This data describes a binding interaction between two proteins.

Sequence of protein 1:
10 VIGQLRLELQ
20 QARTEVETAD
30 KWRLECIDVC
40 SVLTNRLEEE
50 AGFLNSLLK

Sequence of protein 2:
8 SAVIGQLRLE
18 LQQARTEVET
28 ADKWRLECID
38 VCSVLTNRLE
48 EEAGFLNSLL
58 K

Contacts between the two chains:
Residue A21 in protein 2 interacts with residue V25 in protein 1 (closest heavy-atom distance 4.4 Å).
Residue R32 in protein 2 interacts with residue A28 in protein 1 (closest heavy-atom distance 3.8 Å).
Residue C39 in protein 2 interacts with residue C39 in protein 1 (closest heavy-atom distance 3.6 Å).
Residue A28 in protein 2 interacts with residue A28 in protein 1 (closest heavy-atom distance 3.9 Å).
Residue L42 in protein 2 interacts with residue T43 in protein 1 (closest heavy-atom distance 3.3 Å).
Residue R22 in protein 2 is in contact with residue E24 in protein 1 (closest heavy-atom distance 4.0 Å).
Residue E24 in protein 2 contacts residue V25 in protein 1 (closest heavy-atom distance 4.3 Å).
Residue E17 in protein 2 contacts residue R22 in protein 1 (closest heavy-atom distance 3.9 Å).
Residue R32 in protein 2 interacts with residue C35 in protein 1 (closest heavy-atom distance 4.7 Å).
Residue W31 in protein 2 contacts residue R32 in protein 1 (closest heavy-atom distance 3.7 Å).
Residue A28 in protein 2 interacts with residue V25 in protein 1 (closest heavy-atom distance 4.5 Å).
Residue L56 in protein 2 is in contact with residue L56 in protein 1 (closest heavy-atom distance 4.6 Å).
Residue V38 in protein 2 is in contact with residue C39 in protein 1 (closest heavy-atom distance 3.8 Å).
Residue L53 in protein 2 is in contact with residue F52 in protein 1 (closest heavy-atom distance 3.9 Å).
Residue E17 in protein 2 contacts residue L18 in protein 1 (closest heavy-atom distance 4.8 Å).
Residue L46 in protein 2 contacts residue L42 in protein 1 (closest heavy-atom distance 3.6 Å).
Residue E49 in protein 2 interacts with residue A50 in protein 1 (closest heavy-atom distance 4.1 Å).
Residue E49 in protein 2 interacts with residue L46 in protein 1 (closest heavy-atom distance 3.8 Å).
Residue A50 in protein 2 interacts with residue E49 in protein 1 (closest heavy-atom distance 3.8 Å).
Residue C39 in protein 2 interacts with residue V38 in protein 1 (closest heavy-atom distance 3.5 Å).
Residue C39 in protein 2 interacts with residue L42 in protein 1 (closest heavy-atom distance 3.8 Å).
Residue L42 in protein 2 is in contact with residue L46 in protein 1 (closest heavy-atom distance 3.8 Å).
Residue L18 in protein 2 contacts residue L18 in protein 1 (closest heavy-atom distance 3.6 Å).
Residue D29 in protein 2 contacts residue A28 in protein 1 (closest heavy-atom distance 4.5 Å).
Residue A28 in protein 2 contacts residue D29 in protein 1 (closest heavy-atom distance 3.2 Å).
Residue V25 in protein 2 contacts residue A21 in protein 1 (closest heavy-atom distance 4.3 Å).
Residue L42 in protein 2 contacts residue L42 in protein 1 (closest heavy-atom distance 4.0 Å).
Residue L56 in protein 2 contacts residue L53 in protein 1 (closest heavy-atom distance 4.9 Å).
Residue I36 in protein 2 contacts residue C35 in protein 1 (closest heavy-atom distance 3.7 Å).
Residue V25 in protein 2 interacts with residue E24 in protein 1 (closest heavy-atom distance 5.0 Å).
Residue A28 in protein 2 contacts residue R32 in protein 1 (closest heavy-atom distance 4.1 Å).
Residue R32 in protein 2 is in contact with residue W31 in protein 1 (closest heavy-atom distance 3.9 Å).
Residue R32 in protein 2 contacts residue R32 in protein 1 (closest heavy-atom distance 3.9 Å).
Residue R45 in protein 2 is in contact with residue L46 in protein 1 (closest heavy-atom distance 3.8 Å).
Residue A21 in protein 2 is in contact with residue L18 in protein 1 (closest heavy-atom distance 4.8 Å).
Residue L42 in protein 2 is in contact with residue C39 in protein 1 (closest heavy-atom distance 3.6 Å).
Residue L46 in protein 2 is in contact with residue R45 in protein 1 (closest heavy-atom distance 4.0 Å).
Residue E49 in protein 2 is in contact with residue L53 in protein 1 (closest heavy-atom distance 3.6 Å).
Residue L14 in protein 2 interacts with residue L18 in protein 1 (closest heavy-atom distance 4.6 Å).
Residue L14 in protein 2 interacts with residue L14 in protein 1 (closest heavy-atom distance 3.7 Å).
Residue L53 in protein 2 is in contact with residue E49 in protein 1 (closest heavy-atom distance 3.6 Å).
Residue L53 in protein 2 is in contact with residue L53 in protein 1 (closest heavy-atom distance 3.5 Å).
Residue C35 in protein 2 is in contact with residue I36 in protein 1 (closest heavy-atom distance 3.6 Å).
Residue V25 in protein 2 contacts residue V25 in protein 1 (closest heavy-atom distance 3.5 Å).
Residue F52 in protein 2 interacts with residue L53 in protein 1 (closest heavy-atom distance 3.9 Å).
Residue C35 in protein 2 contacts residue R32 in protein 1 (closest heavy-atom distance 4.3 Å).
Residue L46 in protein 2 contacts residue E49 in protein 1 (closest heavy-atom distance 4.2 Å).
Residue T43 in protein 2 contacts residue L42 in protein 1 (closest heavy-atom distance 3.4 Å).
Residue C35 in protein 2 is in contact with residue C35 in protein 1 (closest heavy-atom distance 2.0 Å).
Residue C39 in protein 2 interacts with residue C35 in protein 1 (closest heavy-atom distance 4.3 Å).
Residue L18 in protein 2 is in contact with residue A21 in protein 1 (closest heavy-atom distance 4.9 Å).
Residue R22 in protein 2 is in contact with residue A21 in protein 1 (closest heavy-atom distance 3.8 Å).
Residue C35 in protein 2 is in contact with residue C39 in protein 1 (closest heavy-atom distance 3.6 Å).
Residue L46 in protein 2 is in contact with residue L46 in protein 1 (closest heavy-atom distance 3.6 Å).
Residue E49 in protein 2 interacts with residue E49 in protein 1 (closest heavy-atom distance 2.9 Å).